Residue-level contacts at the interface:
Residue H139 in the second protein contacts residue P8 in the first protein (closest heavy-atom distance 3.5 Å).
Residue N119 in the second protein interacts with residue S16 in the first protein (closest heavy-atom distance 3.7 Å).
Residue Y216 in the second protein interacts with residue L17 in the first protein (closest heavy-atom distance 3.5 Å).
Residue K117 in the second protein contacts residue F19 in the first protein (closest heavy-atom distance 3.9 Å).
Residue D103 in the second protein contacts residue L17 in the first protein (closest heavy-atom distance 3.5 Å).
Residue Q65 in the second protein is in contact with residue P8 in the first protein (closest heavy-atom distance 3.7 Å).
Residue I118 in the second protein is in contact with residue C18 in the first protein (closest heavy-atom distance 3.4 Å).
Residue T122 in the second protein interacts with residue I15 in the first protein (closest heavy-atom distance 4.0 Å).
Residue T122 in the second protein is in contact with residue A10 in the first protein (closest heavy-atom distance 3.4 Å).
Residue G120 in the second protein interacts with residue I15 in the first protein (closest heavy-atom distance 3.0 Å).
Residue R138 in the second protein is in contact with residue L6 in the first protein (closest heavy-atom distance 3.5 Å).
Residue R148 in the second protein contacts residue P8 in the first protein (closest heavy-atom distance 2.8 Å).
Residue C143 in the second protein interacts with residue T4 in the first protein (closest heavy-atom distance 4.0 Å).
Residue W215 in the second protein interacts with residue P8 in the first protein (closest heavy-atom distance 3.5 Å).
Residue S68 in the second protein contacts residue T4 in the first protein (closest heavy-atom distance 3.0 Å).
Residue G120 in the second protein contacts residue L17 in the first protein (closest heavy-atom distance 3.9 Å).
Residue C107 in the second protein interacts with residue L17 in the first protein (closest heavy-atom distance 4.0 Å).
Residue K123 in the second protein contacts residue T13 in the first protein (closest heavy-atom distance 3.9 Å).
Residue S68 in the second protein is in contact with residue L5 in the first protein (closest heavy-atom distance 3.1 Å).
Residue W84 in the second protein interacts with residue A9 in the first protein (closest heavy-atom distance 3.6 Å).
Residue C107 in the second protein interacts with residue C18 in the first protein (closest heavy-atom distance 2.0 Å).
Residue N119 in the second protein is in contact with residue F19 in the first protein (closest heavy-atom distance 3.8 Å).
Residue C143 in the second protein contacts residue C3 in the first protein (closest heavy-atom distance 2.0 Å).
Residue K70 in the second protein is in contact with residue L5 in the first protein (closest heavy-atom distance 3.5 Å).
Residue D141 in the second protein is in contact with residue P8 in the first protein (closest heavy-atom distance 3.4 Å).
Residue Q65 in the second protein interacts with residue A9 in the first protein (closest heavy-atom distance 2.9 Å).
Residue V67 in the second protein contacts residue A7 in the first protein (closest heavy-atom distance 2.9 Å).
Residue V67 in the second protein interacts with residue A9 in the first protein (closest heavy-atom distance 4.0 Å).
Residue R121 in the second protein contacts residue I14 in the first protein (closest heavy-atom distance 3.5 Å).
Residue R121 in the second protein contacts residue I15 in the first protein (closest heavy-atom distance 2.7 Å).
Residue T122 in the second protein contacts residue T13 in the first protein (closest heavy-atom distance 3.9 Å).
Residue K123 in the second protein interacts with residue I15 in the first protein (closest heavy-atom distance 3.9 Å).
Residue I77 in the second protein contacts residue L5 in the first protein (closest heavy-atom distance 3.6 Å).
Residue I118 in the second protein contacts residue F19 in the first protein (closest heavy-atom distance 3.5 Å).
Residue F217 in the second protein is in contact with residue I14 in the first protein (closest heavy-atom distance 3.7 Å).
Residue D141 in the second protein is in contact with residue A7 in the first protein (closest heavy-atom distance 3.6 Å).
Residue Y136 in the second protein interacts with residue A7 in the first protein (closest heavy-atom distance 3.4 Å).
Residue R196 in the second protein is in contact with residue D1 in the first protein (closest heavy-atom distance 3.6 Å).
Residue R148 in the second protein contacts residue A10 in the first protein (closest heavy-atom distance 3.5 Å).
Residue W84 in the second protein contacts residue G11 in the first protein (closest heavy-atom distance 3.7 Å).
Residue W84 in the second protein contacts residue A10 in the first protein (closest heavy-atom distance 3.7 Å).
Residue L66 in the second protein is in contact with residue L6 in the first protein (closest heavy-atom distance 3.5 Å).
Residue Y136 in the second protein interacts with residue L6 in the first protein (closest heavy-atom distance 2.8 Å).
Residue L66 in the second protein contacts residue A9 in the first protein (closest heavy-atom distance 4.0 Å).
Residue Y136 in the second protein contacts residue P8 in the first protein (closest heavy-atom distance 3.0 Å).
Residue L66 in the second protein is in contact with residue L5 in the first protein (closest heavy-atom distance 3.5 Å).
Residue T222 in the second protein contacts residue I14 in the first protein (closest heavy-atom distance 3.9 Å).
Residue H139 in the second protein is in contact with residue L6 in the first protein (closest heavy-atom distance 3.6 Å).
Residue R196 in the second protein contacts residue C3 in the first protein (closest heavy-atom distance 3.5 Å).
Residue R78 in the second protein interacts with residue P8 in the first protein (closest heavy-atom distance 3.4 Å).
Residue N110 in the second protein contacts residue C18 in the first protein (closest heavy-atom distance 3.5 Å).
Residue L66 in the second protein is in contact with residue A7 in the first protein (closest heavy-atom distance 3.2 Å).
Residue R121 in the second protein interacts with residue L17 in the first protein (closest heavy-atom distance 4.0 Å).
Residue N110 in the second protein interacts with residue F19 in the first protein (closest heavy-atom distance 3.6 Å).
Residue N119 in the second protein interacts with residue L17 in the first protein (closest heavy-atom distance 3.2 Å).
Residue V67 in the second protein interacts with residue P8 in the first protein (closest heavy-atom distance 3.5 Å).
Residue V67 in the second protein is in contact with residue T4 in the first protein (closest heavy-atom distance 3.5 Å).
Residue N144 in the second protein is in contact with residue T4 in the first protein (closest heavy-atom distance 3.4 Å).
Residue I77 in the second protein interacts with residue L6 in the first protein (closest heavy-atom distance 4.0 Å).
Residue V140 in the second protein interacts with residue A7 in the first protein (closest heavy-atom distance 3.4 Å).

Sequence of the first protein:
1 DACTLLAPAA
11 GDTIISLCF

Sequence of the second protein:
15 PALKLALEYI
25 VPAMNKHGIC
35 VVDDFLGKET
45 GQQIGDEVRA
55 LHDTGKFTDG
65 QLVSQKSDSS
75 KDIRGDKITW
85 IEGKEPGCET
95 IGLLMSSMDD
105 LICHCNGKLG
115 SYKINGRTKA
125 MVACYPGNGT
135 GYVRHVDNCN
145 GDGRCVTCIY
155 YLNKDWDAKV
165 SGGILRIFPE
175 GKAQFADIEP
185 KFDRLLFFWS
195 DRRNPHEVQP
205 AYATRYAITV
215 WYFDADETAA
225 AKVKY

These two protein chains interact to form a complex.